Contacts between the two chains:
Residue D100 in protein 1 interacts with residue T34 in protein 2 (closest heavy-atom distance 3.3 Å).
Residue G156 in protein 1 contacts residue D118 in protein 2 (closest heavy-atom distance 3.0 Å).
Residue N94 in protein 1 contacts residue A78 in protein 2 (closest heavy-atom distance 3.9 Å).
Residue E128 in protein 1 is in contact with residue T32 in protein 2 (closest heavy-atom distance 2.9 Å).
Residue G225 in protein 1 is in contact with residue A38 in protein 2 (closest heavy-atom distance 3.3 Å).
Residue R235 in protein 1 interacts with residue Q171 in protein 2 (closest heavy-atom distance 3.4 Å).
Residue D100 in protein 1 contacts residue T33 in protein 2 (closest heavy-atom distance 3.4 Å).
Residue A129 in protein 1 interacts with residue T32 in protein 2 (closest heavy-atom distance 3.7 Å).
Residue G107 in protein 1 is in contact with residue V39 in protein 2 (closest heavy-atom distance 3.5 Å).
Residue E128 in protein 1 interacts with residue S25 in protein 2 (closest heavy-atom distance 3.9 Å).
Residue N94 in protein 1 contacts residue D109 in protein 2 (closest heavy-atom distance 3.6 Å).
Residue I106 in protein 1 interacts with residue R52 in protein 2 (closest heavy-atom distance 3.3 Å).
Residue G107 in protein 1 interacts with residue N53 in protein 2 (closest heavy-atom distance 3.3 Å).
Residue Q96 in protein 1 is in contact with residue D80 in protein 2 (closest heavy-atom distance 3.0 Å).
Residue A129 in protein 1 contacts residue S25 in protein 2 (closest heavy-atom distance 3.5 Å).
Residue A152 in protein 1 is in contact with residue Q120 in protein 2 (closest heavy-atom distance 3.3 Å).
Residue D234 in protein 1 is in contact with residue E170 in protein 2 (closest heavy-atom distance 3.5 Å).
Residue A152 in protein 1 contacts residue Q122 in protein 2 (closest heavy-atom distance 3.9 Å).
Residue I106 in protein 1 contacts residue N53 in protein 2 (closest heavy-atom distance 3.6 Å).
Residue R101 in protein 1 is in contact with residue T33 in protein 2 (closest heavy-atom distance 3.3 Å).
Residue Q151 in protein 1 interacts with residue Q120 in protein 2 (closest heavy-atom distance 3.2 Å).
Residue G127 in protein 1 is in contact with residue A26 in protein 2 (closest heavy-atom distance 2.9 Å).
Residue P103 in protein 1 contacts residue Q35 in protein 2 (closest heavy-atom distance 4.0 Å).
Residue G154 in protein 1 contacts residue Q120 in protein 2 (closest heavy-atom distance 3.4 Å).
Residue A129 in protein 1 contacts residue Q31 in protein 2 (closest heavy-atom distance 3.5 Å).
Residue A152 in protein 1 contacts residue I113 in protein 2 (closest heavy-atom distance 3.7 Å).
Residue S104 in protein 1 contacts residue P37 in protein 2 (closest heavy-atom distance 3.4 Å).
Residue E128 in protein 1 interacts with residue A26 in protein 2 (closest heavy-atom distance 3.4 Å).
Residue G154 in protein 1 interacts with residue P117 in protein 2 (closest heavy-atom distance 3.3 Å).
Residue N94 in protein 1 contacts residue G110 in protein 2 (closest heavy-atom distance 3.4 Å).
Residue Q96 in protein 1 contacts residue S50 in protein 2 (closest heavy-atom distance 3.0 Å).
Residue D234 in protein 1 contacts residue P172 in protein 2 (closest heavy-atom distance 3.3 Å).
Residue G127 in protein 1 interacts with residue T32 in protein 2 (closest heavy-atom distance 3.2 Å).
Residue S203 in protein 1 interacts with residue Q31 in protein 2 (closest heavy-atom distance 3.5 Å).
Residue Q151 in protein 1 contacts residue G119 in protein 2 (closest heavy-atom distance 2.7 Å).
Residue K205 in protein 1 contacts residue Q31 in protein 2 (closest heavy-atom distance 3.3 Å).
Residue R235 in protein 1 interacts with residue P172 in protein 2 (closest heavy-atom distance 3.8 Å).
Residue G127 in protein 1 interacts with residue S30 in protein 2 (closest heavy-atom distance 2.9 Å).
Residue S203 in protein 1 interacts with residue S25 in protein 2 (closest heavy-atom distance 3.6 Å).
Residue G155 in protein 1 interacts with residue D118 in protein 2 (closest heavy-atom distance 3.3 Å).
Residue I106 in protein 1 contacts residue V76 in protein 2 (closest heavy-atom distance 3.6 Å).
Residue Q96 in protein 1 is in contact with residue A78 in protein 2 (closest heavy-atom distance 3.7 Å).
Residue Q236 in protein 1 contacts residue R173 in protein 2 (closest heavy-atom distance 3.3 Å).
Residue N153 in protein 1 is in contact with residue I113 in protein 2 (closest heavy-atom distance 3.5 Å).
Residue G155 in protein 1 interacts with residue P117 in protein 2 (closest heavy-atom distance 3.8 Å).
Residue G97 in protein 1 interacts with residue R52 in protein 2 (closest heavy-atom distance 3.2 Å).
Residue N94 in protein 1 interacts with residue V111 in protein 2 (closest heavy-atom distance 3.3 Å).
Residue Q96 in protein 1 contacts residue R52 in protein 2 (closest heavy-atom distance 3.7 Å).
Residue E128 in protein 1 interacts with residue S30 in protein 2 (closest heavy-atom distance 2.7 Å).
Residue R235 in protein 1 is in contact with residue R173 in protein 2 (closest heavy-atom distance 2.4 Å).
Residue E128 in protein 1 is in contact with residue Q31 in protein 2 (closest heavy-atom distance 3.7 Å).
Residue K231 in protein 1 interacts with residue A38 in protein 2 (closest heavy-atom distance 3.1 Å).
Residue N94 in protein 1 interacts with residue N79 in protein 2 (closest heavy-atom distance 3.9 Å).
Residue P99 in protein 1 interacts with residue Q45 in protein 2 (closest heavy-atom distance 3.6 Å).
Residue Q130 in protein 1 contacts residue T32 in protein 2 (closest heavy-atom distance 3.7 Å).
Residue R235 in protein 1 is in contact with residue A168 in protein 2 (closest heavy-atom distance 2.6 Å).
Residue S104 in protein 1 is in contact with residue R52 in protein 2 (closest heavy-atom distance 3.3 Å).
Residue A131 in protein 1 is in contact with residue T32 in protein 2 (closest heavy-atom distance 3.9 Å).
Residue T238 in protein 1 is in contact with residue R173 in protein 2 (closest heavy-atom distance 3.3 Å).
Residue D234 in protein 1 contacts residue Q171 in protein 2 (closest heavy-atom distance 3.9 Å).

Sequence of protein 2:
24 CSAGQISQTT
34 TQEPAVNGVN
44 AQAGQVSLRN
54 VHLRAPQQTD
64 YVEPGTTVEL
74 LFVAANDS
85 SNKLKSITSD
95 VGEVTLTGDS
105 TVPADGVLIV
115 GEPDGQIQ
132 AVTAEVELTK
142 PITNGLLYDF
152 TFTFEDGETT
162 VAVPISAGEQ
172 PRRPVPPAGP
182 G

Sequence of protein 1:
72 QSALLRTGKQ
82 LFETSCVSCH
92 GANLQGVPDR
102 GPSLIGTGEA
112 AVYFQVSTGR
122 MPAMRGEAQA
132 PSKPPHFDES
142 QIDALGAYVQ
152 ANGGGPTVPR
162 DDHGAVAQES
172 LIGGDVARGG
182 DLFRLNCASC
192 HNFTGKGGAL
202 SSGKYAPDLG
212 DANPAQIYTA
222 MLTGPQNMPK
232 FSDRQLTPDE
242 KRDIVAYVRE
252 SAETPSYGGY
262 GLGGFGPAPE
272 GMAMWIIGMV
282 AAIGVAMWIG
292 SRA

This data describes a binding interaction between two proteins.